Residue-level contacts at the interface:
Residue V108 in the second protein interacts with residue N92 in the first protein (closest heavy-atom distance 3.9 Å).
Residue V108 in the second protein contacts residue K93 in the first protein (closest heavy-atom distance 3.9 Å).
Residue Q109 in the second protein is in contact with residue N92 in the first protein (closest heavy-atom distance 4.9 Å).
Residue Q109 in the second protein is in contact with residue K93 in the first protein (closest heavy-atom distance 3.4 Å).

Sequence of the second protein:
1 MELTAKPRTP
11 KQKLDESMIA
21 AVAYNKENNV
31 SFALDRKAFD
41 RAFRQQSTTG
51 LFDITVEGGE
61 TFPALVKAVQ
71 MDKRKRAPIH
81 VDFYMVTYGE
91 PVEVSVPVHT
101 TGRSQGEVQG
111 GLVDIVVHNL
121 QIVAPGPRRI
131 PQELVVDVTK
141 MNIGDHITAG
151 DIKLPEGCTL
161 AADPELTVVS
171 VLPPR

Sequence of the first protein:
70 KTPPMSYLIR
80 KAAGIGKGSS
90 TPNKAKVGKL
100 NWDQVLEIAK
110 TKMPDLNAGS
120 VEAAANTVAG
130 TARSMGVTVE

The following describes two proteins that form a bound complex.